Sequence of chain A:
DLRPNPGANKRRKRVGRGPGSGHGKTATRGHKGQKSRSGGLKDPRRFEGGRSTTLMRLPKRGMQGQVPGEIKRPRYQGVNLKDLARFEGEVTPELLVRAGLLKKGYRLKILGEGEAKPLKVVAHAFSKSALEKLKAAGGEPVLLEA

Sequence of chain B:
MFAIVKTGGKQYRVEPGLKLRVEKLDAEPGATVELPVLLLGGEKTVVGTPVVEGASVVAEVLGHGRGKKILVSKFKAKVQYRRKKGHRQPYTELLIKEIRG

Interface contacts:
Residue G26 in chain A contacts residue K84 in chain B (closest heavy-atom distance 2.8 Å).
Residue G28 in chain A interacts with residue K84 in chain B (closest heavy-atom distance 4.5 Å).
Residue H27 in chain A is in contact with residue K84 in chain B (closest heavy-atom distance 4.4 Å).

The following describes two proteins that form a bound complex.